Interface contacts:
Residue I84 in protein 1 interacts with residue F94 in protein 2 (closest heavy-atom distance 4.6 Å).
Residue F94 in protein 1 contacts residue D100 in protein 2 (closest heavy-atom distance 4.7 Å).
Residue S81 in protein 1 interacts with residue F94 in protein 2 (closest heavy-atom distance 4.2 Å).
Residue A85 in protein 1 is in contact with residue S81 in protein 2 (closest heavy-atom distance 4.0 Å).
Residue I84 in protein 1 is in contact with residue S81 in protein 2 (closest heavy-atom distance 3.3 Å).
Residue S99 in protein 1 interacts with residue C93 in protein 2 (closest heavy-atom distance 3.3 Å).
Residue F94 in protein 1 contacts residue S101 in protein 2 (closest heavy-atom distance 3.5 Å).
Residue I78 in protein 1 contacts residue C93 in protein 2 (closest heavy-atom distance 3.8 Å).
Residue C93 in protein 1 is in contact with residue S99 in protein 2 (closest heavy-atom distance 3.2 Å).
Residue C93 in protein 1 contacts residue I78 in protein 2 (closest heavy-atom distance 3.9 Å).
Residue I78 in protein 1 is in contact with residue F94 in protein 2 (closest heavy-atom distance 3.7 Å).
Residue S81 in protein 1 interacts with residue I84 in protein 2 (closest heavy-atom distance 3.3 Å).
Residue F94 in protein 1 interacts with residue S99 in protein 2 (closest heavy-atom distance 2.9 Å).
Residue F94 in protein 1 interacts with residue S81 in protein 2 (closest heavy-atom distance 4.4 Å).
Residue S102 in protein 1 contacts residue F94 in protein 2 (closest heavy-atom distance 3.7 Å).
Residue L79 in protein 1 interacts with residue A88 in protein 2 (closest heavy-atom distance 3.8 Å).
Residue F94 in protein 1 interacts with residue E98 in protein 2 (closest heavy-atom distance 3.0 Å).
Residue S81 in protein 1 interacts with residue S81 in protein 2 (closest heavy-atom distance 4.0 Å).
Residue H96 in protein 1 contacts residue A97 in protein 2 (closest heavy-atom distance 4.5 Å).
Residue S89 in protein 1 is in contact with residue L79 in protein 2 (closest heavy-atom distance 4.0 Å).
Residue A88 in protein 1 interacts with residue I78 in protein 2 (closest heavy-atom distance 3.8 Å).
Residue A88 in protein 1 is in contact with residue L79 in protein 2 (closest heavy-atom distance 3.8 Å).
Residue L79 in protein 1 interacts with residue A85 in protein 2 (closest heavy-atom distance 3.6 Å).
Residue A85 in protein 1 contacts residue I78 in protein 2 (closest heavy-atom distance 3.9 Å).
Residue E98 in protein 1 is in contact with residue F94 in protein 2 (closest heavy-atom distance 3.7 Å).
Residue R82 in protein 1 contacts residue A85 in protein 2 (closest heavy-atom distance 4.8 Å).
Residue F94 in protein 1 interacts with residue I84 in protein 2 (closest heavy-atom distance 4.6 Å).
Residue I78 in protein 1 interacts with residue I84 in protein 2 (closest heavy-atom distance 3.8 Å).
Residue L104 in protein 1 interacts with residue I78 in protein 2 (closest heavy-atom distance 5.0 Å).
Residue F92 in protein 1 contacts residue I78 in protein 2 (closest heavy-atom distance 3.8 Å).
Residue F94 in protein 1 contacts residue I78 in protein 2 (closest heavy-atom distance 3.9 Å).
Residue S99 in protein 1 contacts residue F94 in protein 2 (closest heavy-atom distance 2.9 Å).
Residue S81 in protein 1 contacts residue R82 in protein 2 (closest heavy-atom distance 4.9 Å).
Residue S99 in protein 1 interacts with residue H95 in protein 2 (closest heavy-atom distance 4.9 Å).
Residue F94 in protein 1 interacts with residue A97 in protein 2 (closest heavy-atom distance 3.6 Å).
Residue E98 in protein 1 is in contact with residue H95 in protein 2 (closest heavy-atom distance 4.1 Å).
Residue A97 in protein 1 is in contact with residue A97 in protein 2 (closest heavy-atom distance 3.3 Å).
Residue F94 in protein 1 interacts with residue S102 in protein 2 (closest heavy-atom distance 3.8 Å).
Residue A97 in protein 1 interacts with residue H96 in protein 2 (closest heavy-atom distance 3.2 Å).
Residue I84 in protein 1 contacts residue I78 in protein 2 (closest heavy-atom distance 3.9 Å).
Residue A85 in protein 1 interacts with residue Q80 in protein 2 (closest heavy-atom distance 5.0 Å).
Residue Q80 in protein 1 contacts residue A85 in protein 2 (closest heavy-atom distance 4.9 Å).
Residue D100 in protein 1 is in contact with residue F94 in protein 2 (closest heavy-atom distance 4.7 Å).
Residue A97 in protein 1 contacts residue H95 in protein 2 (closest heavy-atom distance 3.7 Å).
Residue A85 in protein 1 is in contact with residue R82 in protein 2 (closest heavy-atom distance 4.8 Å).
Residue H95 in protein 1 is in contact with residue A97 in protein 2 (closest heavy-atom distance 5.0 Å).
Residue A97 in protein 1 interacts with residue F94 in protein 2 (closest heavy-atom distance 3.9 Å).
Residue I78 in protein 1 is in contact with residue F92 in protein 2 (closest heavy-atom distance 3.8 Å).
Residue L79 in protein 1 interacts with residue S89 in protein 2 (closest heavy-atom distance 3.7 Å).
Residue A85 in protein 1 interacts with residue L79 in protein 2 (closest heavy-atom distance 3.6 Å).
Residue I78 in protein 1 interacts with residue L104 in protein 2 (closest heavy-atom distance 4.7 Å).
Residue I78 in protein 1 is in contact with residue A85 in protein 2 (closest heavy-atom distance 4.0 Å).
Residue S101 in protein 1 interacts with residue F94 in protein 2 (closest heavy-atom distance 3.4 Å).
Residue I84 in protein 1 is in contact with residue I84 in protein 2 (closest heavy-atom distance 4.0 Å).
Residue S81 in protein 1 interacts with residue A85 in protein 2 (closest heavy-atom distance 4.1 Å).
Residue I78 in protein 1 is in contact with residue A88 in protein 2 (closest heavy-atom distance 3.7 Å).
Residue F94 in protein 1 interacts with residue F94 in protein 2 (closest heavy-atom distance 4.7 Å).

Sequence of protein 1:
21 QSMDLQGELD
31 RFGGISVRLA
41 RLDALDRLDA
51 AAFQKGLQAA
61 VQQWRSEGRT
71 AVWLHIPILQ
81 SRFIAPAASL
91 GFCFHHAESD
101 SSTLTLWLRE

Sequence of protein 2:
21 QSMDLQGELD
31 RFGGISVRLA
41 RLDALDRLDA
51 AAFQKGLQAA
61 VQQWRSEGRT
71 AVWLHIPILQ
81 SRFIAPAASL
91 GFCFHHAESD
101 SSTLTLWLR

This data describes a binding interaction between two proteins.